This data describes a binding interaction between two proteins.

Sequence of protein 2:
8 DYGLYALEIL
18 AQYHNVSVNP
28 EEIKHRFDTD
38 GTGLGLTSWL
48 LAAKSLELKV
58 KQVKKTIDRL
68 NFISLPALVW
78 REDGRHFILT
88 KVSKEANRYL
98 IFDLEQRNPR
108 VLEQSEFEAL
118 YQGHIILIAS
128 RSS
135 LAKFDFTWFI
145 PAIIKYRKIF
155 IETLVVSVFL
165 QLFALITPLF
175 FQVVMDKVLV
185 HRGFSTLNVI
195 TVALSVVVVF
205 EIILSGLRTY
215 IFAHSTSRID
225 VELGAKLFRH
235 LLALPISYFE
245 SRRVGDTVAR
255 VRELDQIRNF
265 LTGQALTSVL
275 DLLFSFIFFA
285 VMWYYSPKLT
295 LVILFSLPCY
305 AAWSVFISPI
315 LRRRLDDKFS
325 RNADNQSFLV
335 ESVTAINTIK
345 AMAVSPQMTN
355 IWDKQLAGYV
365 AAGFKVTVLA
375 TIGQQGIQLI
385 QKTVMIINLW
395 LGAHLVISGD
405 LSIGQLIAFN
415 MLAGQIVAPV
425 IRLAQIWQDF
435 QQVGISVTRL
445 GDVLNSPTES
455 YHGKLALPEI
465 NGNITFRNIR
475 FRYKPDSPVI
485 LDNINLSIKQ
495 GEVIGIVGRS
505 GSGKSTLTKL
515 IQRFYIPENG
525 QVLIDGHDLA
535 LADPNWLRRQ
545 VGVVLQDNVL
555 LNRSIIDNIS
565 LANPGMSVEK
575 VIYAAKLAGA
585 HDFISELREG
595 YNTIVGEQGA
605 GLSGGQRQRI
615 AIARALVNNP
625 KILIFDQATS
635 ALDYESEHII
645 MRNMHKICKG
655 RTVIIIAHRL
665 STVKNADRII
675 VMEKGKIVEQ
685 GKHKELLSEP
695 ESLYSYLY

Interface contacts:
Residue I207 in protein 2 is in contact with residue F63 in protein 1 (closest heavy-atom distance 4.7 Å).
Residue K51 in protein 2 is in contact with residue E47 in protein 1 (closest heavy-atom distance 3.1 Å).
Residue I153 in protein 2 contacts residue V53 in protein 1 (closest heavy-atom distance 4.3 Å).
Residue Y150 in protein 2 is in contact with residue L46 in protein 1 (closest heavy-atom distance 4.5 Å).
Residue L208 in protein 2 interacts with residue I64 in protein 1 (closest heavy-atom distance 3.7 Å).
Residue A229 in protein 2 interacts with residue P43 in protein 1 (closest heavy-atom distance 3.6 Å).
Residue H218 in protein 2 interacts with residue S54 in protein 1 (closest heavy-atom distance 4.9 Å).
Residue L211 in protein 2 contacts residue L59 in protein 1 (closest heavy-atom distance 4.8 Å).
Residue K149 in protein 2 interacts with residue E50 in protein 1 (closest heavy-atom distance 4.5 Å).
Residue Y214 in protein 2 interacts with residue R55 in protein 1 (closest heavy-atom distance 3.1 Å).
Residue K152 in protein 2 contacts residue T51 in protein 1 (closest heavy-atom distance 4.3 Å).
Residue L48 in protein 2 interacts with residue A44 in protein 1 (closest heavy-atom distance 4.1 Å).
Residue F204 in protein 2 is in contact with residue F63 in protein 1 (closest heavy-atom distance 3.1 Å).
Residue E226 in protein 2 contacts residue L46 in protein 1 (closest heavy-atom distance 3.4 Å).
Residue L48 in protein 2 contacts residue E47 in protein 1 (closest heavy-atom distance 4.4 Å).
Residue I153 in protein 2 interacts with residue P52 in protein 1 (closest heavy-atom distance 3.9 Å).
Residue T44 in protein 2 interacts with residue L48 in protein 1 (closest heavy-atom distance 3.4 Å).
Residue V160 in protein 2 contacts residue V60 in protein 1 (closest heavy-atom distance 3.6 Å).
Residue H218 in protein 2 contacts residue R55 in protein 1 (closest heavy-atom distance 3.6 Å).
Residue E156 in protein 2 is in contact with residue R56 in protein 1 (closest heavy-atom distance 3.5 Å).
Residue I153 in protein 2 is in contact with residue S54 in protein 1 (closest heavy-atom distance 3.5 Å).
Residue V225 in protein 2 is in contact with residue L46 in protein 1 (closest heavy-atom distance 3.7 Å).
Residue L211 in protein 2 contacts residue R56 in protein 1 (closest heavy-atom distance 3.9 Å).
Residue F167 in protein 2 is in contact with residue I64 in protein 1 (closest heavy-atom distance 4.5 Å).
Residue F204 in protein 2 interacts with residue I64 in protein 1 (closest heavy-atom distance 4.5 Å).
Residue T44 in protein 2 interacts with residue A44 in protein 1 (closest heavy-atom distance 4.1 Å).
Residue R151 in protein 2 interacts with residue T51 in protein 1 (closest heavy-atom distance 3.4 Å).
Residue K149 in protein 2 interacts with residue E47 in protein 1 (closest heavy-atom distance 4.1 Å).
Residue I215 in protein 2 is in contact with residue S54 in protein 1 (closest heavy-atom distance 3.3 Å).
Residue S221 in protein 2 interacts with residue F41 in protein 1 (closest heavy-atom distance 3.1 Å).
Residue K149 in protein 2 is in contact with residue L46 in protein 1 (closest heavy-atom distance 3.4 Å).
Residue L48 in protein 2 is in contact with residue L48 in protein 1 (closest heavy-atom distance 3.6 Å).
Residue F163 in protein 2 interacts with residue I64 in protein 1 (closest heavy-atom distance 3.5 Å).
Residue L43 in protein 2 is in contact with residue L48 in protein 1 (closest heavy-atom distance 5.0 Å).
Residue E156 in protein 2 interacts with residue V60 in protein 1 (closest heavy-atom distance 3.2 Å).
Residue R222 in protein 2 is in contact with residue V53 in protein 1 (closest heavy-atom distance 4.8 Å).
Residue H218 in protein 2 interacts with residue E40 in protein 1 (closest heavy-atom distance 3.6 Å).
Residue I215 in protein 2 interacts with residue R56 in protein 1 (closest heavy-atom distance 4.2 Å).
Residue K149 in protein 2 contacts residue I49 in protein 1 (closest heavy-atom distance 3.9 Å).
Residue V225 in protein 2 interacts with residue F41 in protein 1 (closest heavy-atom distance 3.2 Å).
Residue R222 in protein 2 interacts with residue E40 in protein 1 (closest heavy-atom distance 3.4 Å).
Residue E156 in protein 2 interacts with residue P57 in protein 1 (closest heavy-atom distance 3.1 Å).
Residue H218 in protein 2 is in contact with residue F41 in protein 1 (closest heavy-atom distance 3.6 Å).
Residue V225 in protein 2 contacts residue L42 in protein 1 (closest heavy-atom distance 4.7 Å).
Residue R233 in protein 2 interacts with residue P43 in protein 1 (closest heavy-atom distance 4.8 Å).
Residue E226 in protein 2 is in contact with residue P43 in protein 1 (closest heavy-atom distance 4.9 Å).
Residue L211 in protein 2 interacts with residue F63 in protein 1 (closest heavy-atom distance 4.6 Å).
Residue K149 in protein 2 contacts residue T51 in protein 1 (closest heavy-atom distance 3.8 Å).
Residue Y214 in protein 2 contacts residue R56 in protein 1 (closest heavy-atom distance 3.4 Å).
Residue K152 in protein 2 interacts with residue P52 in protein 1 (closest heavy-atom distance 4.7 Å).
Residue K149 in protein 2 is in contact with residue P52 in protein 1 (closest heavy-atom distance 3.8 Å).
Residue R222 in protein 2 interacts with residue F41 in protein 1 (closest heavy-atom distance 3.8 Å).
Residue V225 in protein 2 interacts with residue P43 in protein 1 (closest heavy-atom distance 3.8 Å).
Residue K58 in protein 2 is in contact with residue E50 in protein 1 (closest heavy-atom distance 4.6 Å).
Residue L47 in protein 2 interacts with residue L48 in protein 1 (closest heavy-atom distance 3.6 Å).
Residue E156 in protein 2 is in contact with residue R58 in protein 1 (closest heavy-atom distance 4.9 Å).
Residue Y150 in protein 2 interacts with residue P52 in protein 1 (closest heavy-atom distance 3.5 Å).
Residue V159 in protein 2 contacts residue V60 in protein 1 (closest heavy-atom distance 4.9 Å).
Residue R222 in protein 2 interacts with residue L46 in protein 1 (closest heavy-atom distance 3.3 Å).
Residue E226 in protein 2 contacts residue E47 in protein 1 (closest heavy-atom distance 4.2 Å).

Sequence of protein 1:
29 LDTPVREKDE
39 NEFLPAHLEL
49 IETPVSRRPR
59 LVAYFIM